Interface contacts:
Residue G204 in chain B contacts residue I220 in chain A (closest heavy-atom distance 3.0 Å).
Residue N208 in chain B is in contact with residue E207 in chain A (closest heavy-atom distance 2.7 Å).
Residue E110 in chain B contacts residue R136 in chain A (closest heavy-atom distance 3.1 Å).
Residue A190 in chain B contacts residue F183 in chain A (closest heavy-atom distance 3.0 Å).
Residue S172 in chain B is in contact with residue D164 in chain A (closest heavy-atom distance 2.9 Å).
Residue N209 in chain B is in contact with residue N209 in chain A (closest heavy-atom distance 3.2 Å).
Residue R45 in chain B interacts with residue S145 in chain A (closest heavy-atom distance 3.2 Å).
Residue T188 in chain B is in contact with residue F183 in chain A (closest heavy-atom distance 2.8 Å).
Residue V194 in chain B interacts with residue V187 in chain A (closest heavy-atom distance 3.0 Å).
Residue R103 in chain B is in contact with residue L30 in chain A (closest heavy-atom distance 3.0 Å).
Residue H205 in chain B interacts with residue H203 in chain A (closest heavy-atom distance 2.9 Å).
Residue T192 in chain B interacts with residue V187 in chain A (closest heavy-atom distance 2.9 Å).
Residue T188 in chain B interacts with residue Q180 in chain A (closest heavy-atom distance 3.0 Å).
Residue L109 in chain B is in contact with residue R136 in chain A (closest heavy-atom distance 2.8 Å).
Residue R24 in chain B interacts with residue D22 in chain A (closest heavy-atom distance 2.7 Å).
Residue D177 in chain B is in contact with residue A170 in chain A (closest heavy-atom distance 3.1 Å).
Residue H85 in chain B interacts with residue Q151 in chain A (closest heavy-atom distance 2.9 Å).
Residue T188 in chain B interacts with residue A181 in chain A (closest heavy-atom distance 2.9 Å).
Residue N48 in chain B is in contact with residue F135 in chain A (closest heavy-atom distance 2.9 Å).
Residue N191 in chain B interacts with residue G185 in chain A (closest heavy-atom distance 3.0 Å).
Residue G120 in chain B interacts with residue R26 in chain A (closest heavy-atom distance 3.0 Å).
Residue Q180 in chain B interacts with residue V174 in chain A (closest heavy-atom distance 3.1 Å).
Residue Q180 in chain B interacts with residue N173 in chain A (closest heavy-atom distance 3.1 Å).
Residue S87 in chain B is in contact with residue V149 in chain A (closest heavy-atom distance 2.9 Å).
Residue L206 in chain B is in contact with residue K216 in chain A (closest heavy-atom distance 2.9 Å).
Residue T175 in chain B interacts with residue I166 in chain A (closest heavy-atom distance 2.9 Å).
Residue S115 in chain B is in contact with residue T57 in chain A (closest heavy-atom distance 2.8 Å).
Residue D177 in chain B contacts residue I168 in chain A (closest heavy-atom distance 2.8 Å).
Residue H123 in chain B interacts with residue A29 in chain A (closest heavy-atom distance 2.9 Å).
Residue T157 in chain B is in contact with residue G163 in chain A (closest heavy-atom distance 2.7 Å).
Residue H203 in chain B contacts residue H203 in chain A (closest heavy-atom distance 3.1 Å).
Residue D212 in chain B contacts residue K216 in chain A (closest heavy-atom distance 2.9 Å).
Residue D28 in chain B contacts residue S25 in chain A (closest heavy-atom distance 2.6 Å).
Residue T192 in chain B contacts residue S186 in chain A (closest heavy-atom distance 3.1 Å).
Residue N182 in chain B interacts with residue V174 in chain A (closest heavy-atom distance 3.0 Å).
Residue S78 in chain B is in contact with residue V134 in chain A (closest heavy-atom distance 3.0 Å).
Residue G82 in chain B is in contact with residue D94 in chain A (closest heavy-atom distance 2.8 Å).
Residue D102 in chain B contacts residue V34 in chain A (closest heavy-atom distance 3.0 Å).
Residue D102 in chain B interacts with residue M35 in chain A (closest heavy-atom distance 2.9 Å).
Residue T178 in chain B is in contact with residue N173 in chain A (closest heavy-atom distance 3.2 Å).
Residue S115 in chain B is in contact with residue L55 in chain A (closest heavy-atom distance 2.9 Å).
Residue N208 in chain B is in contact with residue R214 in chain A (closest heavy-atom distance 2.8 Å).
Residue S186 in chain B is in contact with residue P179 in chain A (closest heavy-atom distance 2.9 Å).
Residue G82 in chain B is in contact with residue P89 in chain A (closest heavy-atom distance 3.2 Å).
Residue R214 in chain B contacts residue A221 in chain A (closest heavy-atom distance 2.8 Å).
Residue N182 in chain B is in contact with residue V176 in chain A (closest heavy-atom distance 2.8 Å).
Residue T184 in chain B is in contact with residue V176 in chain A (closest heavy-atom distance 3.0 Å).
Residue T184 in chain B contacts residue D177 in chain A (closest heavy-atom distance 2.7 Å).
Residue H123 in chain B contacts residue F32 in chain A (closest heavy-atom distance 3.0 Å).
Residue R45 in chain B contacts residue D144 in chain A (closest heavy-atom distance 3.0 Å).
Residue T175 in chain B is in contact with residue I168 in chain A (closest heavy-atom distance 2.8 Å).
Residue H205 in chain B interacts with residue H205 in chain A (closest heavy-atom distance 3.1 Å).
Residue R45 in chain B contacts residue Y138 in chain A (closest heavy-atom distance 2.7 Å).
Residue V194 in chain B is in contact with residue I189 in chain A (closest heavy-atom distance 2.8 Å).
Residue T178 in chain B interacts with residue A170 in chain A (closest heavy-atom distance 2.8 Å).
Residue N196 in chain B interacts with residue I189 in chain A (closest heavy-atom distance 2.9 Å).
Residue R45 in chain B contacts residue A147 in chain A (closest heavy-atom distance 2.9 Å).
Residue S186 in chain B interacts with residue A181 in chain A (closest heavy-atom distance 3.0 Å).
Residue S78 in chain B is in contact with residue D133 in chain A (closest heavy-atom distance 2.9 Å).
Residue G83 in chain B is in contact with residue T153 in chain A (closest heavy-atom distance 2.8 Å).

Sequence of chain A:
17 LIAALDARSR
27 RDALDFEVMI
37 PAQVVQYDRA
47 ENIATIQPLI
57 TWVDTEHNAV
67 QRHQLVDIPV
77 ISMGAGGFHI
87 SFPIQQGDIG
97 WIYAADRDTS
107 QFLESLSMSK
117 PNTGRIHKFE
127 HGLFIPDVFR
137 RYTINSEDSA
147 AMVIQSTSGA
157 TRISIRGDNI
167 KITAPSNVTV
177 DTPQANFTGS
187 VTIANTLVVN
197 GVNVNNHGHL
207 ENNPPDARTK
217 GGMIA

These two protein chains interact to form a complex.

Sequence of chain B:
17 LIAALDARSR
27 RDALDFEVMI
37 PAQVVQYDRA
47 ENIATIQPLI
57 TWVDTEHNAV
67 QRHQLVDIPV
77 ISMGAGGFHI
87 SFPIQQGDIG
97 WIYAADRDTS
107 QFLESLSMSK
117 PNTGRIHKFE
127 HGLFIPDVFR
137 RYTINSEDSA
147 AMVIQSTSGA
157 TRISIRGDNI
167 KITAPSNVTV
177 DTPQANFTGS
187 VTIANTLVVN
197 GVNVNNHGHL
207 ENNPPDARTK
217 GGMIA